Contacts between the two chains:
Residue L296 in chain B contacts residue N253 in chain A (closest heavy-atom distance 3.9 Å).
Residue E209 in chain B interacts with residue E476 in chain A (closest heavy-atom distance 3.6 Å).
Residue R168 in chain B interacts with residue L560 in chain A (closest heavy-atom distance 3.2 Å).
Residue N253 in chain B is in contact with residue N294 in chain A (closest heavy-atom distance 2.8 Å).
Residue K412 in chain B contacts residue N162 in chain A (closest heavy-atom distance 3.6 Å).
Residue I207 in chain B contacts residue L419 in chain A (closest heavy-atom distance 3.9 Å).
Residue T214 in chain B contacts residue E418 in chain A (closest heavy-atom distance 2.9 Å).
Residue D216 in chain B is in contact with residue K414 in chain A (closest heavy-atom distance 2.6 Å).
Residue S472 in chain B contacts residue L211 in chain A (closest heavy-atom distance 3.5 Å).
Residue S164 in chain B contacts residue N465 in chain A (closest heavy-atom distance 3.8 Å).
Residue H413 in chain B is in contact with residue P161 in chain A (closest heavy-atom distance 3.5 Å).
Residue E295 in chain B contacts residue R256 in chain A (closest heavy-atom distance 2.6 Å).
Residue S255 in chain B is in contact with residue F297 in chain A (closest heavy-atom distance 3.8 Å).
Residue L258 in chain B is in contact with residue S255 in chain A (closest heavy-atom distance 3.8 Å).
Residue N162 in chain B interacts with residue K412 in chain A (closest heavy-atom distance 3.7 Å).
Residue P161 in chain B is in contact with residue K414 in chain A (closest heavy-atom distance 3.4 Å).
Residue F640 in chain B interacts with residue L211 in chain A (closest heavy-atom distance 3.7 Å).
Residue S215 in chain B is in contact with residue K414 in chain A (closest heavy-atom distance 3.6 Å).
Residue Y477 in chain B is in contact with residue E209 in chain A (closest heavy-atom distance 3.4 Å).
Residue N422 in chain B is in contact with residue E209 in chain A (closest heavy-atom distance 3.3 Å).
Residue Q117 in chain B contacts residue I461 in chain A (closest heavy-atom distance 3.5 Å).
Residue E476 in chain B contacts residue L211 in chain A (closest heavy-atom distance 3.5 Å).
Residue N254 in chain B contacts residue N254 in chain A (closest heavy-atom distance 3.0 Å).
Residue N294 in chain B is in contact with residue N253 in chain A (closest heavy-atom distance 2.7 Å).
Residue K414 in chain B contacts residue P161 in chain A (closest heavy-atom distance 3.2 Å).
Residue L296 in chain B interacts with residue R256 in chain A (closest heavy-atom distance 3.3 Å).
Residue F297 in chain B contacts residue S255 in chain A (closest heavy-atom distance 3.9 Å).
Residue L211 in chain B contacts residue F640 in chain A (closest heavy-atom distance 3.6 Å).
Residue L211 in chain B contacts residue Q636 in chain A (closest heavy-atom distance 3.3 Å).
Residue A167 in chain B is in contact with residue S561 in chain A (closest heavy-atom distance 3.4 Å).
Residue T259 in chain B contacts residue L258 in chain A (closest heavy-atom distance 3.6 Å).
Residue P161 in chain B is in contact with residue H413 in chain A (closest heavy-atom distance 3.5 Å).
Residue G210 in chain B contacts residue E476 in chain A (closest heavy-atom distance 2.7 Å).
Residue K414 in chain B is in contact with residue S215 in chain A (closest heavy-atom distance 3.5 Å).
Residue L258 in chain B interacts with residue T259 in chain A (closest heavy-atom distance 3.6 Å).
Residue R168 in chain B contacts residue S563 in chain A (closest heavy-atom distance 3.7 Å).
Residue K414 in chain B is in contact with residue D216 in chain A (closest heavy-atom distance 2.9 Å).
Residue S164 in chain B contacts residue D463 in chain A (closest heavy-atom distance 2.8 Å).
Residue A167 in chain B interacts with residue D562 in chain A (closest heavy-atom distance 3.5 Å).
Residue Q636 in chain B is in contact with residue L211 in chain A (closest heavy-atom distance 3.3 Å).
Residue L296 in chain B is in contact with residue S255 in chain A (closest heavy-atom distance 3.5 Å).
Residue R168 in chain B contacts residue S561 in chain A (closest heavy-atom distance 3.0 Å).
Residue I461 in chain B contacts residue Q117 in chain A (closest heavy-atom distance 2.3 Å).
Residue S255 in chain B interacts with residue L296 in chain A (closest heavy-atom distance 3.5 Å).
Residue D463 in chain B interacts with residue S164 in chain A (closest heavy-atom distance 3.8 Å).
Residue E468 in chain B contacts residue V213 in chain A (closest heavy-atom distance 3.3 Å).
Residue L211 in chain B is in contact with residue S472 in chain A (closest heavy-atom distance 3.4 Å).
Residue L211 in chain B interacts with residue I637 in chain A (closest heavy-atom distance 3.4 Å).
Residue S255 in chain B interacts with residue L258 in chain A (closest heavy-atom distance 3.8 Å).
Residue E209 in chain B contacts residue N422 in chain A (closest heavy-atom distance 3.5 Å).
Residue E418 in chain B is in contact with residue T214 in chain A (closest heavy-atom distance 3.3 Å).
Residue R256 in chain B is in contact with residue E295 in chain A (closest heavy-atom distance 2.6 Å).
Residue R168 in chain B interacts with residue L464 in chain A (closest heavy-atom distance 3.1 Å).
Residue T201 in chain B contacts residue E415 in chain A (closest heavy-atom distance 3.7 Å).
Residue L419 in chain B is in contact with residue E209 in chain A (closest heavy-atom distance 3.7 Å).
Residue N162 in chain B contacts residue H413 in chain A (closest heavy-atom distance 3.5 Å).
Residue V213 in chain B contacts residue E468 in chain A (closest heavy-atom distance 3.0 Å).
Residue R168 in chain B contacts residue S558 in chain A (closest heavy-atom distance 3.2 Å).
Residue D562 in chain B is in contact with residue A167 in chain A (closest heavy-atom distance 3.5 Å).
Residue I637 in chain B interacts with residue L211 in chain A (closest heavy-atom distance 3.7 Å).

Sequence of chain A:
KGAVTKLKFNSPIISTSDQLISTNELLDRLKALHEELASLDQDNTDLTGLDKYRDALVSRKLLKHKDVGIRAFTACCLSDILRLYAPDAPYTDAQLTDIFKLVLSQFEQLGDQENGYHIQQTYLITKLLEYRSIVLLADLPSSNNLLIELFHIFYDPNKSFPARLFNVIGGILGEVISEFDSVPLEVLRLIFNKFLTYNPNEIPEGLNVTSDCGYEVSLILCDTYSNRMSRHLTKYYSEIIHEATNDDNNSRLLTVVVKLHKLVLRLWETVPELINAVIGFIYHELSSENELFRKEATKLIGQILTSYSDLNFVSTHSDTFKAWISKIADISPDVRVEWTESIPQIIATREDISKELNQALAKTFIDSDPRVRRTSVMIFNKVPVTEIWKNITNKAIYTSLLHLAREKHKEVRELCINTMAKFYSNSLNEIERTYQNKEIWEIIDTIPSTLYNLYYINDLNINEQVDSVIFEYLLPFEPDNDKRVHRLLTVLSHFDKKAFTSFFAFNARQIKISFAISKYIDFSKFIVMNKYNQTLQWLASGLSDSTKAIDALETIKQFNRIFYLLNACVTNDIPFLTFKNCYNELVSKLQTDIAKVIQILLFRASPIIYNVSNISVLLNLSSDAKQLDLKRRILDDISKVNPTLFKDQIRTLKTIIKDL

Sequence of chain B:
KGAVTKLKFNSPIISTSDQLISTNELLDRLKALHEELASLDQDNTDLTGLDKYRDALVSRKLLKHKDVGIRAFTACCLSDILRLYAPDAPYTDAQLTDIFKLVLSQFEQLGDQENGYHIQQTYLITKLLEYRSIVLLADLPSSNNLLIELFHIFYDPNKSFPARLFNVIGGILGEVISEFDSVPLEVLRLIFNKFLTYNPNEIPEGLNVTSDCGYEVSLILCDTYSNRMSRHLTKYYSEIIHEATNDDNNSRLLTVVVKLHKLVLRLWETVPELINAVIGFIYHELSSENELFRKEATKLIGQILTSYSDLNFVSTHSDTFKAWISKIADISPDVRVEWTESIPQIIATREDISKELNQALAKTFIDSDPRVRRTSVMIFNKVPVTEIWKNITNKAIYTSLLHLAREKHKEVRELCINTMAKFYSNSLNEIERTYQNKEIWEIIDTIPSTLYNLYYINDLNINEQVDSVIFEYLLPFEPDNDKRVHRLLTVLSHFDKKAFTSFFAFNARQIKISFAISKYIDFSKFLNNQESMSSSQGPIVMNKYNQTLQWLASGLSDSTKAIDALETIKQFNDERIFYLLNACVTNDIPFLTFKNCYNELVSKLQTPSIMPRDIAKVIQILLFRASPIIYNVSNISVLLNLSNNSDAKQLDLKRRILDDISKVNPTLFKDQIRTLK

These two protein chains interact to form a complex.